Sequence of protein 2:
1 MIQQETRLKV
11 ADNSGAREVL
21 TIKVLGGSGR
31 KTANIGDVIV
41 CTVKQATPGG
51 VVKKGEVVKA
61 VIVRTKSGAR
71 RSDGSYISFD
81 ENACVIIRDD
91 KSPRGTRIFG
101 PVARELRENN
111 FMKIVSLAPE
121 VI

Interface contacts:
Residue L22 in protein 1 contacts residue D73 in protein 2 (closest heavy-atom distance 4.0 Å).
Residue F16 in protein 1 contacts residue D73 in protein 2 (closest heavy-atom distance 3.7 Å).
Residue I23 in protein 1 interacts with residue R70 in protein 2 (closest heavy-atom distance 4.8 Å).
Residue D21 in protein 1 interacts with residue D73 in protein 2 (closest heavy-atom distance 3.7 Å).
Residue L22 in protein 1 is in contact with residue S72 in protein 2 (closest heavy-atom distance 4.0 Å).
Residue G20 in protein 1 is in contact with residue D73 in protein 2 (closest heavy-atom distance 3.7 Å).
Residue L22 in protein 1 interacts with residue G74 in protein 2 (closest heavy-atom distance 3.7 Å).
Residue G20 in protein 1 is in contact with residue S72 in protein 2 (closest heavy-atom distance 3.0 Å).
Residue L22 in protein 1 contacts residue R70 in protein 2 (closest heavy-atom distance 3.3 Å).
Residue D21 in protein 1 interacts with residue G74 in protein 2 (closest heavy-atom distance 4.2 Å).
Residue F16 in protein 1 interacts with residue G74 in protein 2 (closest heavy-atom distance 4.3 Å).
Residue D21 in protein 1 contacts residue S72 in protein 2 (closest heavy-atom distance 3.4 Å).

This data describes a binding interaction between two proteins.

Sequence of protein 1:
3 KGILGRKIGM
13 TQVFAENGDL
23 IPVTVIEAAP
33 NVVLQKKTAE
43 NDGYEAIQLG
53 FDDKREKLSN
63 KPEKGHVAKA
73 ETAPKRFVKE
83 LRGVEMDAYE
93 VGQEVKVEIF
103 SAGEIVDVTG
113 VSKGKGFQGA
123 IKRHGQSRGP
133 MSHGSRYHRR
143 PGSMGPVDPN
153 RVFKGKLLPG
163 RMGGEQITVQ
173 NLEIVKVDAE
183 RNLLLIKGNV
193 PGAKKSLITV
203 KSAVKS